Sequence of protein 2:
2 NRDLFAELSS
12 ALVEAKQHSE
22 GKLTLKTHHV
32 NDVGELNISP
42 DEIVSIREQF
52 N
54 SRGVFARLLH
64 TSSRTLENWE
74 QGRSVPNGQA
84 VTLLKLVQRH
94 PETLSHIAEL

This data describes a binding interaction between two proteins.

Residue-level contacts at the interface:
Residue V57 in protein 2 interacts with residue A30 in protein 1 (closest heavy-atom distance 4.3 Å).
Residue N52 in protein 2 contacts residue E31 in protein 1 (closest heavy-atom distance 4.0 Å).
Residue N52 in protein 2 contacts residue A54 in protein 1 (closest heavy-atom distance 3.2 Å).
Residue F51 in protein 2 is in contact with residue L27 in protein 1 (closest heavy-atom distance 4.3 Å).
Residue V57 in protein 2 is in contact with residue L27 in protein 1 (closest heavy-atom distance 4.8 Å).
Residue R60 in protein 2 is in contact with residue L34 in protein 1 (closest heavy-atom distance 4.1 Å).
Residue A101 in protein 2 is in contact with residue R26 in protein 1 (closest heavy-atom distance 4.8 Å).
Residue V57 in protein 2 contacts residue L34 in protein 1 (closest heavy-atom distance 3.5 Å).
Residue S54 in protein 2 is in contact with residue E31 in protein 1 (closest heavy-atom distance 2.7 Å).
Residue G56 in protein 2 contacts residue L34 in protein 1 (closest heavy-atom distance 3.3 Å).
Residue N52 in protein 2 interacts with residue L27 in protein 1 (closest heavy-atom distance 3.3 Å).
Residue V57 in protein 2 contacts residue E31 in protein 1 (closest heavy-atom distance 3.6 Å).

Sequence of protein 1:
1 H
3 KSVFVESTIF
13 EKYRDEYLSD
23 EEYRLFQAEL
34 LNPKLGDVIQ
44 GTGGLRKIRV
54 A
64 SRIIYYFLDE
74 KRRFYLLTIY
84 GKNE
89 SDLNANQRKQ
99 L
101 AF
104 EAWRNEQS